Residue-level contacts at the interface:
Residue Y337 in chain B contacts residue W47 in chain A (closest heavy-atom distance 3.9 Å).
Residue Y337 in chain B contacts residue I48 in chain A (closest heavy-atom distance 3.6 Å).
Residue K332 in chain B interacts with residue A6 in chain A (closest heavy-atom distance 2.9 Å).
Residue K330 in chain B interacts with residue A6 in chain A (closest heavy-atom distance 4.5 Å).
Residue Y353 in chain B interacts with residue V49 in chain A (closest heavy-atom distance 4.8 Å).
Residue D336 in chain B contacts residue L10 in chain A (closest heavy-atom distance 3.2 Å).
Residue K332 in chain B interacts with residue T9 in chain A (closest heavy-atom distance 4.1 Å).
Residue Y341 in chain B contacts residue I48 in chain A (closest heavy-atom distance 4.1 Å).
Residue K352 in chain B interacts with residue L51 in chain A (closest heavy-atom distance 4.5 Å).
Residue I333 in chain B is in contact with residue L10 in chain A (closest heavy-atom distance 3.7 Å).
Residue K332 in chain B interacts with residue L5 in chain A (closest heavy-atom distance 3.9 Å).
Residue Y353 in chain B interacts with residue N50 in chain A (closest heavy-atom distance 4.2 Å).
Residue I333 in chain B contacts residue L5 in chain A (closest heavy-atom distance 3.3 Å).
Residue I350 in chain B interacts with residue I48 in chain A (closest heavy-atom distance 4.4 Å).
Residue E355 in chain B is in contact with residue R41 in chain A (closest heavy-atom distance 3.0 Å).
Residue Y337 in chain B contacts residue I45 in chain A (closest heavy-atom distance 4.0 Å).
Residue K332 in chain B contacts residue L8 in chain A (closest heavy-atom distance 3.0 Å).
Residue Y337 in chain B contacts residue L10 in chain A (closest heavy-atom distance 4.0 Å).
Residue F331 in chain B contacts residue L5 in chain A (closest heavy-atom distance 4.2 Å).
Residue I350 in chain B is in contact with residue P46 in chain A (closest heavy-atom distance 4.7 Å).
Residue K352 in chain B interacts with residue P52 in chain A (closest heavy-atom distance 3.6 Å).
Residue F331 in chain B interacts with residue W2 in chain A (closest heavy-atom distance 4.3 Å).
Residue Y353 in chain B interacts with residue L51 in chain A (closest heavy-atom distance 3.7 Å).
Residue I333 in chain B interacts with residue A6 in chain A (closest heavy-atom distance 5.0 Å).
Residue Y341 in chain B contacts residue P46 in chain A (closest heavy-atom distance 4.8 Å).
Residue I357 in chain B contacts residue R41 in chain A (closest heavy-atom distance 4.2 Å).
Residue Y337 in chain B contacts residue P46 in chain A (closest heavy-atom distance 2.5 Å).
Residue Y337 in chain B interacts with residue F40 in chain A (closest heavy-atom distance 3.7 Å).
Residue Q340 in chain B is in contact with residue L10 in chain A (closest heavy-atom distance 3.6 Å).
Residue Y353 in chain B contacts residue I48 in chain A (closest heavy-atom distance 3.1 Å).
Residue L344 in chain B interacts with residue I48 in chain A (closest heavy-atom distance 4.0 Å).
Residue Y353 in chain B is in contact with residue P52 in chain A (closest heavy-atom distance 4.2 Å).
Residue D336 in chain B is in contact with residue T9 in chain A (closest heavy-atom distance 4.3 Å).
Residue D336 in chain B is in contact with residue S11 in chain A (closest heavy-atom distance 4.7 Å).
Residue Y353 in chain B interacts with residue W47 in chain A (closest heavy-atom distance 3.0 Å).
Residue I333 in chain B is in contact with residue T9 in chain A (closest heavy-atom distance 3.9 Å).
Residue Q340 in chain B contacts residue I48 in chain A (closest heavy-atom distance 4.2 Å).
Residue F331 in chain B contacts residue A6 in chain A (closest heavy-atom distance 3.8 Å).
Residue E355 in chain B contacts residue P52 in chain A (closest heavy-atom distance 3.4 Å).
Residue L334 in chain B is in contact with residue F40 in chain A (closest heavy-atom distance 4.5 Å).
Residue I333 in chain B contacts residue L8 in chain A (closest heavy-atom distance 3.0 Å).
Residue K332 in chain B contacts residue Y7 in chain A (closest heavy-atom distance 4.0 Å).
Residue Y353 in chain B contacts residue P46 in chain A (closest heavy-atom distance 3.9 Å).
Residue R354 in chain B interacts with residue P46 in chain A (closest heavy-atom distance 4.5 Å).

Sequence of chain B:
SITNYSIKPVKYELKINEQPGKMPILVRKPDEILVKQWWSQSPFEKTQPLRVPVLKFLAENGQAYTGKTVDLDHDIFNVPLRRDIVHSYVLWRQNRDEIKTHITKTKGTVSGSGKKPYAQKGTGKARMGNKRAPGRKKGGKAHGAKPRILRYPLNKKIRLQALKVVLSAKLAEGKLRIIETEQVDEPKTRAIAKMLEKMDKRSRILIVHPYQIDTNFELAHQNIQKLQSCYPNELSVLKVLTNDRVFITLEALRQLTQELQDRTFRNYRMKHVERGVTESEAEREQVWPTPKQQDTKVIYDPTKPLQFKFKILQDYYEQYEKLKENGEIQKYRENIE

Sequence of chain A:
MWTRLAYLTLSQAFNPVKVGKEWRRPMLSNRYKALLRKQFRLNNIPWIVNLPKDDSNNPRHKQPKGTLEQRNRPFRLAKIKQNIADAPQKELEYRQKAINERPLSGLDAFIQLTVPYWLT

The following describes two proteins that form a bound complex.